Sequence of the first protein:
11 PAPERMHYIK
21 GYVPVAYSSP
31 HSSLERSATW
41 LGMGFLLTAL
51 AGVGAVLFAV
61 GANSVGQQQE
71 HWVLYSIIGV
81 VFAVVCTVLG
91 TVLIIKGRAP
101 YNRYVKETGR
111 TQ

Sequence of the second protein:
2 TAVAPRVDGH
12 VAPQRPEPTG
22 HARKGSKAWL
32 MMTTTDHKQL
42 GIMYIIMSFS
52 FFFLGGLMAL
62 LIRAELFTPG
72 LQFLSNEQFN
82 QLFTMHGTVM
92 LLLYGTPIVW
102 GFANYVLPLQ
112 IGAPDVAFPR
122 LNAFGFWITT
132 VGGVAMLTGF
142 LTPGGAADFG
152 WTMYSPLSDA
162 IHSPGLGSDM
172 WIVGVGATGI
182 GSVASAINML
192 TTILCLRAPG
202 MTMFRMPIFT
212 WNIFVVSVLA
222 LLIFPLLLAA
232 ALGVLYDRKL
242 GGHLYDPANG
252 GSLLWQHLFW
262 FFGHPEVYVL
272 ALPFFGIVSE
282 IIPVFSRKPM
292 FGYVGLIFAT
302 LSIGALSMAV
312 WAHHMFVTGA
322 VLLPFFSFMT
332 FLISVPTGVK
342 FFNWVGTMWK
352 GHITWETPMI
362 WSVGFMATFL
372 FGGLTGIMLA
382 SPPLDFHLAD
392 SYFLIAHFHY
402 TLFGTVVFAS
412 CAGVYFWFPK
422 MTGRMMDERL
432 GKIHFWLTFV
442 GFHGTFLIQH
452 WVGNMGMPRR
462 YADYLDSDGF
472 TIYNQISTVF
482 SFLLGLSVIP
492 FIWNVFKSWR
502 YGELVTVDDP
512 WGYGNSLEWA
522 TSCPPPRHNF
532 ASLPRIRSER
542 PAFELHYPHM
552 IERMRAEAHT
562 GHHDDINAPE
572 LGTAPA

Residue-level contacts at the interface:
Residue T203 in the second protein is in contact with residue S28 in the first protein (closest heavy-atom distance 3.2 Å).
Residue H564 in the second protein contacts residue T111 in the first protein (closest heavy-atom distance 3.7 Å).
Residue F205 in the second protein is in contact with residue Y27 in the first protein (closest heavy-atom distance 4.2 Å).
Residue D566 in the second protein interacts with residue T111 in the first protein (closest heavy-atom distance 2.8 Å).
Residue A569 in the second protein is in contact with residue G21 in the first protein (closest heavy-atom distance 4.2 Å).
Residue L572 in the second protein contacts residue Y104 in the first protein (closest heavy-atom distance 3.3 Å).
Residue L572 in the second protein interacts with residue R110 in the first protein (closest heavy-atom distance 4.0 Å).
Residue A569 in the second protein interacts with residue G109 in the first protein (closest heavy-atom distance 3.9 Å).
Residue L302 in the second protein is in contact with residue W40 in the first protein (closest heavy-atom distance 3.7 Å).
Residue H560 in the second protein is in contact with residue Q112 in the first protein (closest heavy-atom distance 3.7 Å).
Residue P325 in the second protein contacts residue F58 in the first protein (closest heavy-atom distance 3.5 Å).
Residue L572 in the second protein contacts residue Y18 in the first protein (closest heavy-atom distance 3.0 Å).
Residue D566 in the second protein interacts with residue G109 in the first protein (closest heavy-atom distance 4.5 Å).
Residue F329 in the second protein contacts residue A51 in the first protein (closest heavy-atom distance 4.0 Å).
Residue E571 in the second protein contacts residue K20 in the first protein (closest heavy-atom distance 4.3 Å).
Residue M330 in the second protein is in contact with residue A51 in the first protein (closest heavy-atom distance 4.6 Å).
Residue S539 in the second protein contacts residue V25 in the first protein (closest heavy-atom distance 4.2 Å).
Residue F299 in the second protein is in contact with residue L34 in the first protein (closest heavy-atom distance 3.7 Å).
Residue F299 in the second protein interacts with residue M43 in the first protein (closest heavy-atom distance 4.5 Å).
Residue A569 in the second protein interacts with residue K20 in the first protein (closest heavy-atom distance 3.4 Å).
Residue A569 in the second protein is in contact with residue R110 in the first protein (closest heavy-atom distance 3.6 Å).
Residue F329 in the second protein is in contact with residue G54 in the first protein (closest heavy-atom distance 3.4 Å).
Residue R556 in the second protein interacts with residue V23 in the first protein (closest heavy-atom distance 3.1 Å).
Residue P576 in the second protein contacts residue H17 in the first protein (closest heavy-atom distance 3.7 Å).
Residue G573 in the second protein is in contact with residue H17 in the first protein (closest heavy-atom distance 3.5 Å).
Residue F205 in the second protein is in contact with residue S28 in the first protein (closest heavy-atom distance 4.3 Å).
Residue A575 in the second protein interacts with residue H17 in the first protein (closest heavy-atom distance 4.2 Å).
Residue P570 in the second protein contacts residue R110 in the first protein (closest heavy-atom distance 2.8 Å).
Residue E571 in the second protein contacts residue I19 in the first protein (closest heavy-atom distance 4.5 Å).
Residue I567 in the second protein contacts residue G21 in the first protein (closest heavy-atom distance 3.4 Å).
Residue I567 in the second protein contacts residue V23 in the first protein (closest heavy-atom distance 3.8 Å).
Residue F205 in the second protein interacts with residue L34 in the first protein (closest heavy-atom distance 3.3 Å).
Residue D566 in the second protein contacts residue Q112 in the first protein (closest heavy-atom distance 2.9 Å).
Residue F205 in the second protein interacts with residue W40 in the first protein (closest heavy-atom distance 4.2 Å).
Residue D565 in the second protein interacts with residue G109 in the first protein (closest heavy-atom distance 4.7 Å).
Residue F299 in the second protein interacts with residue W40 in the first protein (closest heavy-atom distance 3.7 Å).
Residue Y294 in the second protein interacts with residue Y27 in the first protein (closest heavy-atom distance 4.1 Å).
Residue P570 in the second protein is in contact with residue K20 in the first protein (closest heavy-atom distance 4.5 Å).
Residue R556 in the second protein interacts with residue P24 in the first protein (closest heavy-atom distance 3.9 Å).
Residue L572 in the second protein interacts with residue M16 in the first protein (closest heavy-atom distance 3.5 Å).
Residue R556 in the second protein interacts with residue V25 in the first protein (closest heavy-atom distance 3.7 Å).
Residue L307 in the second protein contacts residue L47 in the first protein (closest heavy-atom distance 4.3 Å).
Residue V295 in the second protein contacts residue Y27 in the first protein (closest heavy-atom distance 3.6 Å).
Residue P570 in the second protein contacts residue Y18 in the first protein (closest heavy-atom distance 4.2 Å).
Residue F329 in the second protein interacts with residue V53 in the first protein (closest heavy-atom distance 4.6 Å).
Residue G573 in the second protein interacts with residue M16 in the first protein (closest heavy-atom distance 4.3 Å).
Residue L572 in the second protein contacts residue R15 in the first protein (closest heavy-atom distance 4.4 Å).
Residue R538 in the second protein is in contact with residue Y22 in the first protein (closest heavy-atom distance 4.2 Å).
Residue R206 in the second protein is in contact with residue V25 in the first protein (closest heavy-atom distance 3.2 Å).
Residue F329 in the second protein is in contact with residue L50 in the first protein (closest heavy-atom distance 3.0 Å).
Residue E571 in the second protein contacts residue Y18 in the first protein (closest heavy-atom distance 3.4 Å).
Residue L572 in the second protein interacts with residue T108 in the first protein (closest heavy-atom distance 3.6 Å).
Residue D566 in the second protein is in contact with residue V23 in the first protein (closest heavy-atom distance 3.8 Å).
Residue R538 in the second protein interacts with residue V25 in the first protein (closest heavy-atom distance 3.1 Å).
Residue G573 in the second protein interacts with residue Y18 in the first protein (closest heavy-atom distance 4.0 Å).
Residue H564 in the second protein contacts residue Q112 in the first protein (closest heavy-atom distance 4.5 Å).
Residue A306 in the second protein contacts residue L47 in the first protein (closest heavy-atom distance 4.3 Å).
Residue D566 in the second protein contacts residue R110 in the first protein (closest heavy-atom distance 3.8 Å).
Residue D566 in the second protein is in contact with residue Y22 in the first protein (closest heavy-atom distance 4.3 Å).
Residue L333 in the second protein interacts with residue L50 in the first protein (closest heavy-atom distance 3.9 Å).

These two protein chains interact to form a complex.